Sequence of the first protein:
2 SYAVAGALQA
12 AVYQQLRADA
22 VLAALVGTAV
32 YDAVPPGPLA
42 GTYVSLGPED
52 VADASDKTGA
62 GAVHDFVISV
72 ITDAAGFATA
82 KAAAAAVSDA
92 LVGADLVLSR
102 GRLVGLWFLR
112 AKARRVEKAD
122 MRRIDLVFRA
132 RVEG

This data describes a binding interaction between two proteins.

Contacts between the two chains:
Residue S56 in the first protein contacts residue L127 in the second protein (closest heavy-atom distance 1.5 Å).
Residue A53 in the first protein is in contact with residue R124 in the second protein (closest heavy-atom distance 0.9 Å).
Residue A131 in the first protein contacts residue F78 in the second protein (closest heavy-atom distance 1.5 Å).
Residue Y3 in the first protein is in contact with residue A84 in the second protein (closest heavy-atom distance 1.5 Å).
Residue E134 in the first protein interacts with residue K82 in the second protein (closest heavy-atom distance 1.7 Å).
Residue V5 in the first protein contacts residue A79 in the second protein (closest heavy-atom distance 1.7 Å).
Residue E50 in the first protein is in contact with residue R123 in the second protein (closest heavy-atom distance 1.2 Å).
Residue H65 in the first protein interacts with residue R116 in the second protein (closest heavy-atom distance 0.7 Å).
Residue H65 in the first protein is in contact with residue R123 in the second protein (closest heavy-atom distance 0.9 Å).
Residue D57 in the first protein is in contact with residue L127 in the second protein (closest heavy-atom distance 1.6 Å).
Residue A61 in the first protein interacts with residue A86 in the second protein (closest heavy-atom distance 1.4 Å).
Residue A4 in the first protein is in contact with residue T73 in the second protein (closest heavy-atom distance 1.6 Å).
Residue G62 in the first protein contacts residue I125 in the second protein (closest heavy-atom distance 1.4 Å).
Residue E50 in the first protein is in contact with residue A120 in the second protein (closest heavy-atom distance 0.7 Å).
Residue L9 in the first protein is in contact with residue A76 in the second protein (closest heavy-atom distance 1.8 Å).
Residue L9 in the first protein is in contact with residue G77 in the second protein (closest heavy-atom distance 1.3 Å).
Residue G60 in the first protein is in contact with residue A85 in the second protein (closest heavy-atom distance 0.5 Å).
Residue E50 in the first protein is in contact with residue K119 in the second protein (closest heavy-atom distance 1.6 Å).
Residue A61 in the first protein contacts residue A85 in the second protein (closest heavy-atom distance 1.5 Å).
Residue E134 in the first protein is in contact with residue A79 in the second protein (closest heavy-atom distance 1.7 Å).
Residue V5 in the first protein contacts residue G77 in the second protein (closest heavy-atom distance 1.8 Å).
Residue A55 in the first protein interacts with residue A114 in the second protein (closest heavy-atom distance 0.9 Å).
Residue G135 in the first protein contacts residue A83 in the second protein (closest heavy-atom distance 1.0 Å).
Residue P49 in the first protein is in contact with residue K119 in the second protein (closest heavy-atom distance 1.7 Å).
Residue A6 in the first protein contacts residue A75 in the second protein (closest heavy-atom distance 0.7 Å).
Residue A61 in the first protein interacts with residue K82 in the second protein (closest heavy-atom distance 1.1 Å).
Residue Y3 in the first protein is in contact with residue A81 in the second protein (closest heavy-atom distance 1.5 Å).
Residue V52 in the first protein is in contact with residue R124 in the second protein (closest heavy-atom distance 1.7 Å).
Residue A53 in the first protein is in contact with residue R115 in the second protein (closest heavy-atom distance 1.2 Å).
Residue D54 in the first protein interacts with residue D126 in the second protein (closest heavy-atom distance 1.4 Å).
Residue V52 in the first protein is in contact with residue M122 in the second protein (closest heavy-atom distance 0.9 Å).
Residue V5 in the first protein interacts with residue T80 in the second protein (closest heavy-atom distance 0.7 Å).
Residue D51 in the first protein interacts with residue R116 in the second protein (closest heavy-atom distance 1.4 Å).
Residue V133 in the first protein contacts residue K82 in the second protein (closest heavy-atom distance 0.9 Å).
Residue A6 in the first protein is in contact with residue G77 in the second protein (closest heavy-atom distance 1.6 Å).
Residue V52 in the first protein contacts residue R123 in the second protein (closest heavy-atom distance 0.7 Å).
Residue G7 in the first protein contacts residue A75 in the second protein (closest heavy-atom distance 1.4 Å).
Residue R132 in the first protein interacts with residue K82 in the second protein (closest heavy-atom distance 1.6 Å).
Residue D54 in the first protein is in contact with residue I125 in the second protein (closest heavy-atom distance 0.9 Å).
Residue A63 in the first protein interacts with residue F78 in the second protein (closest heavy-atom distance 0.7 Å).
Residue Y3 in the first protein contacts residue T73 in the second protein (closest heavy-atom distance 0.6 Å).
Residue D66 in the first protein is in contact with residue R116 in the second protein (closest heavy-atom distance 0.8 Å).
Residue Q10 in the first protein interacts with residue A76 in the second protein (closest heavy-atom distance 1.8 Å).
Residue V64 in the first protein is in contact with residue A114 in the second protein (closest heavy-atom distance 0.7 Å).
Residue K58 in the first protein interacts with residue F129 in the second protein (closest heavy-atom distance 1.6 Å).
Residue K58 in the first protein interacts with residue S89 in the second protein (closest heavy-atom distance 0.8 Å).
Residue S2 in the first protein contacts residue D74 in the second protein (closest heavy-atom distance 1.4 Å).
Residue E50 in the first protein contacts residue D121 in the second protein (closest heavy-atom distance 1.1 Å).
Residue S2 in the first protein interacts with residue T73 in the second protein (closest heavy-atom distance 0.8 Å).
Residue V133 in the first protein interacts with residue F78 in the second protein (closest heavy-atom distance 1.4 Å).
Residue A6 in the first protein contacts residue A76 in the second protein (closest heavy-atom distance 0.7 Å).
Residue D54 in the first protein interacts with residue R124 in the second protein (closest heavy-atom distance 0.5 Å).
Residue D51 in the first protein interacts with residue A120 in the second protein (closest heavy-atom distance 1.6 Å).
Residue G60 in the first protein is in contact with residue A86 in the second protein (closest heavy-atom distance 0.9 Å).
Residue Y3 in the first protein is in contact with residue V71 in the second protein (closest heavy-atom distance 1.3 Å).
Residue H65 in the first protein is in contact with residue F78 in the second protein (closest heavy-atom distance 1.5 Å).
Residue T59 in the first protein interacts with residue S89 in the second protein (closest heavy-atom distance 1.4 Å).
Residue V52 in the first protein interacts with residue V117 in the second protein (closest heavy-atom distance 1.3 Å).
Residue A4 in the first protein interacts with residue T80 in the second protein (closest heavy-atom distance 1.2 Å).
Residue G7 in the first protein contacts residue A76 in the second protein (closest heavy-atom distance 1.5 Å).

Sequence of the second protein:
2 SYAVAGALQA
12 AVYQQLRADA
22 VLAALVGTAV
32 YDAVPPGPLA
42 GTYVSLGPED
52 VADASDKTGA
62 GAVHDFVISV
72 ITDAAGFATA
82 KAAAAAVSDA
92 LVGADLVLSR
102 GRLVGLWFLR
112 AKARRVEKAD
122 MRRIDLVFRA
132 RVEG